Sequence of the second protein:
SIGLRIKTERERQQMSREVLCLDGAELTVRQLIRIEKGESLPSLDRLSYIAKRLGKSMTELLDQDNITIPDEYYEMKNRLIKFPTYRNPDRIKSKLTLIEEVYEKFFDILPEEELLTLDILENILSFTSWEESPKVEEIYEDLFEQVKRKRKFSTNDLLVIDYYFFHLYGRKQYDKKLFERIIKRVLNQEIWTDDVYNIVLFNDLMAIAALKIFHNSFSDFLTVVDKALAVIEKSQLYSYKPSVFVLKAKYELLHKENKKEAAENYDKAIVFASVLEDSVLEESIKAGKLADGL

Sequence of the first protein:
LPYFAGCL

Contacts between the two chains:
Residue L164 in the second protein is in contact with residue L8 in the first protein (closest heavy-atom distance 4.2 Å).
Residue A215 in the second protein is in contact with residue A5 in the first protein (closest heavy-atom distance 4.2 Å).
Residue D167 in the second protein interacts with residue L1 in the first protein (closest heavy-atom distance 4.6 Å).
Residue R92 in the second protein interacts with residue Y3 in the first protein (closest heavy-atom distance 4.3 Å).
Residue T90 in the second protein is in contact with residue G6 in the first protein (closest heavy-atom distance 3.9 Å).
Residue L126 in the second protein is in contact with residue L8 in the first protein (closest heavy-atom distance 3.8 Å).
Residue V251 in the second protein is in contact with residue F4 in the first protein (closest heavy-atom distance 3.6 Å).
Residue P89 in the second protein contacts residue G6 in the first protein (closest heavy-atom distance 4.0 Å).
Residue Y91 in the second protein is in contact with residue G6 in the first protein (closest heavy-atom distance 3.0 Å).
Residue I290 in the second protein interacts with residue Y3 in the first protein (closest heavy-atom distance 3.2 Å).
Residue F207 in the second protein contacts residue C7 in the first protein (closest heavy-atom distance 3.6 Å).
Residue L85 in the second protein is in contact with residue L8 in the first protein (closest heavy-atom distance 4.1 Å).
Residue I86 in the second protein contacts residue L8 in the first protein (closest heavy-atom distance 4.0 Å).
Residue Y91 in the second protein contacts residue F4 in the first protein (closest heavy-atom distance 4.8 Å).
Residue I204 in the second protein contacts residue C7 in the first protein (closest heavy-atom distance 4.2 Å).
Residue M211 in the second protein contacts residue F4 in the first protein (closest heavy-atom distance 3.3 Å).
Residue S289 in the second protein is in contact with residue Y3 in the first protein (closest heavy-atom distance 3.5 Å).
Residue P89 in the second protein interacts with residue L8 in the first protein (closest heavy-atom distance 3.7 Å).
Residue A215 in the second protein contacts residue F4 in the first protein (closest heavy-atom distance 3.9 Å).
Residue N208 in the second protein contacts residue C7 in the first protein (closest heavy-atom distance 3.1 Å).
Residue F170 in the second protein is in contact with residue L1 in the first protein (closest heavy-atom distance 4.0 Å).
Residue F88 in the second protein interacts with residue L8 in the first protein (closest heavy-atom distance 3.4 Å).
Residue F171 in the second protein is in contact with residue A5 in the first protein (closest heavy-atom distance 4.8 Å).
Residue F171 in the second protein interacts with residue L1 in the first protein (closest heavy-atom distance 3.5 Å).
Residue A215 in the second protein interacts with residue P2 in the first protein (closest heavy-atom distance 3.8 Å).
Residue Y174 in the second protein interacts with residue P2 in the first protein (closest heavy-atom distance 3.2 Å).
Residue M211 in the second protein is in contact with residue C7 in the first protein (closest heavy-atom distance 4.2 Å).
Residue S248 in the second protein contacts residue F4 in the first protein (closest heavy-atom distance 3.1 Å).
Residue L286 in the second protein contacts residue Y3 in the first protein (closest heavy-atom distance 4.4 Å).
Residue A212 in the second protein interacts with residue A5 in the first protein (closest heavy-atom distance 4.1 Å).
Residue I129 in the second protein contacts residue L8 in the first protein (closest heavy-atom distance 4.2 Å).
Residue P89 in the second protein contacts residue C7 in the first protein (closest heavy-atom distance 3.8 Å).
Residue N208 in the second protein is in contact with residue A5 in the first protein (closest heavy-atom distance 3.6 Å).
Residue V205 in the second protein interacts with residue L8 in the first protein (closest heavy-atom distance 4.8 Å).
Residue Y245 in the second protein interacts with residue C7 in the first protein (closest heavy-atom distance 3.5 Å).
Residue N208 in the second protein is in contact with residue L8 in the first protein (closest heavy-atom distance 3.4 Å).
Residue I218 in the second protein is in contact with residue F4 in the first protein (closest heavy-atom distance 4.5 Å).
Residue K255 in the second protein interacts with residue F4 in the first protein (closest heavy-atom distance 4.2 Å).
Residue N208 in the second protein is in contact with residue G6 in the first protein (closest heavy-atom distance 4.0 Å).
Residue R92 in the second protein interacts with residue P2 in the first protein (closest heavy-atom distance 3.9 Å).
Residue L130 in the second protein contacts residue L8 in the first protein (closest heavy-atom distance 3.5 Å).
Residue Y174 in the second protein contacts residue L1 in the first protein (closest heavy-atom distance 3.5 Å).
Residue G293 in the second protein contacts residue Y3 in the first protein (closest heavy-atom distance 4.6 Å).
Residue Y91 in the second protein contacts residue C7 in the first protein (closest heavy-atom distance 4.6 Å).
Residue A215 in the second protein interacts with residue L1 in the first protein (closest heavy-atom distance 4.4 Å).
Residue S248 in the second protein interacts with residue C7 in the first protein (closest heavy-atom distance 4.0 Å).
Residue T90 in the second protein is in contact with residue L8 in the first protein (closest heavy-atom distance 2.7 Å).
Residue I204 in the second protein is in contact with residue L8 in the first protein (closest heavy-atom distance 4.0 Å).
Residue A212 in the second protein contacts residue L1 in the first protein (closest heavy-atom distance 3.7 Å).
Residue V251 in the second protein is in contact with residue Y3 in the first protein (closest heavy-atom distance 3.8 Å).
Residue I86 in the second protein is in contact with residue C7 in the first protein (closest heavy-atom distance 4.4 Å).
Residue R92 in the second protein contacts residue G6 in the first protein (closest heavy-atom distance 3.9 Å).
Residue D167 in the second protein interacts with residue L8 in the first protein (closest heavy-atom distance 3.8 Å).
Residue R92 in the second protein is in contact with residue L1 in the first protein (closest heavy-atom distance 3.8 Å).
Residue M211 in the second protein is in contact with residue A5 in the first protein (closest heavy-atom distance 3.7 Å).
Residue L252 in the second protein contacts residue F4 in the first protein (closest heavy-atom distance 3.7 Å).
Residue Y271 in the second protein interacts with residue Y3 in the first protein (closest heavy-atom distance 4.4 Å).
Residue Y91 in the second protein is in contact with residue L8 in the first protein (closest heavy-atom distance 4.5 Å).
Residue K100 in the second protein contacts residue L8 in the first protein (closest heavy-atom distance 2.5 Å).
Residue Y91 in the second protein contacts residue Y3 in the first protein (closest heavy-atom distance 3.5 Å).

The following describes two proteins that form a bound complex.